Sequence of the second protein:
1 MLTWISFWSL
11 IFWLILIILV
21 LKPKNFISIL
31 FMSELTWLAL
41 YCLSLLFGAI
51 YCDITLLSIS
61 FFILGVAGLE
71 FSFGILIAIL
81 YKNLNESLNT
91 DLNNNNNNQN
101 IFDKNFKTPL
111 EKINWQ

Sequence of the first protein:
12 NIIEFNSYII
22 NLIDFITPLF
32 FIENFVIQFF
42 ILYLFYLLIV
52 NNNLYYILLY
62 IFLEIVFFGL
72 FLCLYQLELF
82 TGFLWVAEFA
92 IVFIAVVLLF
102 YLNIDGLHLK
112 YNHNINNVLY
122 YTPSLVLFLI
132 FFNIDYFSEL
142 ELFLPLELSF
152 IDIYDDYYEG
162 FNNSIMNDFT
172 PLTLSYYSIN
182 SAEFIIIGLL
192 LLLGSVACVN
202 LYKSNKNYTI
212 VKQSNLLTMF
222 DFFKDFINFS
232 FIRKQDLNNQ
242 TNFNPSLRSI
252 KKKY

This data describes a binding interaction between two proteins.

Contacts between the two chains:
Residue Y122 in the first protein interacts with residue L21 in the second protein (closest heavy-atom distance 3.3 Å).
Residue Q39 in the first protein contacts residue F7 in the second protein (closest heavy-atom distance 3.5 Å).
Residue N113 in the first protein is in contact with residue N100 in the second protein (closest heavy-atom distance 2.7 Å).
Residue N117 in the first protein interacts with residue N100 in the second protein (closest heavy-atom distance 3.5 Å).
Residue N181 in the first protein interacts with residue S58 in the second protein (closest heavy-atom distance 3.6 Å).
Residue L126 in the first protein contacts residue L14 in the second protein (closest heavy-atom distance 3.6 Å).
Residue F133 in the first protein interacts with residue W13 in the second protein (closest heavy-atom distance 3.6 Å).
Residue I66 in the first protein contacts residue L38 in the second protein (closest heavy-atom distance 3.5 Å).
Residue L49 in the first protein contacts residue K22 in the second protein (closest heavy-atom distance 3.0 Å).
Residue I116 in the first protein contacts residue N100 in the second protein (closest heavy-atom distance 3.5 Å).
Residue F72 in the first protein is in contact with residue W4 in the second protein (closest heavy-atom distance 3.5 Å).
Residue Y112 in the first protein contacts residue N100 in the second protein (closest heavy-atom distance 3.4 Å).
Residue Y112 in the first protein contacts residue P23 in the second protein (closest heavy-atom distance 3.4 Å).
Residue L85 in the first protein interacts with residue Y41 in the second protein (closest heavy-atom distance 3.5 Å).
Residue Y76 in the first protein is in contact with residue I50 in the second protein (closest heavy-atom distance 3.3 Å).
Residue F36 in the first protein is in contact with residue M1 in the second protein (closest heavy-atom distance 3.6 Å).
Residue N53 in the first protein interacts with residue K22 in the second protein (closest heavy-atom distance 3.5 Å).
Residue Y76 in the first protein contacts residue L46 in the second protein (closest heavy-atom distance 3.5 Å).
Residue Q39 in the first protein contacts residue M1 in the second protein (closest heavy-atom distance 3.7 Å).
Residue S139 in the first protein interacts with residue T3 in the second protein (closest heavy-atom distance 3.2 Å).
Residue D136 in the first protein interacts with residue S6 in the second protein (closest heavy-atom distance 3.6 Å).
Residue I116 in the first protein is in contact with residue Q99 in the second protein (closest heavy-atom distance 3.5 Å).
Residue K111 in the first protein is in contact with residue D103 in the second protein (closest heavy-atom distance 3.3 Å).
Residue I62 in the first protein interacts with residue F31 in the second protein (closest heavy-atom distance 3.5 Å).
Residue S176 in the first protein interacts with residue S58 in the second protein (closest heavy-atom distance 2.2 Å).
Residue C199 in the first protein is in contact with residue F73 in the second protein (closest heavy-atom distance 3.5 Å).
Residue C199 in the first protein interacts with residue L76 in the second protein (closest heavy-atom distance 3.6 Å).
Residue Y112 in the first protein interacts with residue I101 in the second protein (closest heavy-atom distance 3.6 Å).
Residue Y177 in the first protein interacts with residue F61 in the second protein (closest heavy-atom distance 2.9 Å).
Residue I92 in the first protein is in contact with residue E34 in the second protein (closest heavy-atom distance 3.2 Å).
Residue N118 in the first protein interacts with residue L21 in the second protein (closest heavy-atom distance 3.6 Å).
Residue F69 in the first protein is in contact with residue W8 in the second protein (closest heavy-atom distance 3.6 Å).
Residue L130 in the first protein contacts residue L10 in the second protein (closest heavy-atom distance 3.6 Å).
Residue Y177 in the first protein interacts with residue S58 in the second protein (closest heavy-atom distance 3.2 Å).
Residue Q39 in the first protein is in contact with residue L2 in the second protein (closest heavy-atom distance 3.0 Å).
Residue N35 in the first protein contacts residue W4 in the second protein (closest heavy-atom distance 3.5 Å).
Residue Q39 in the first protein is in contact with residue W4 in the second protein (closest heavy-atom distance 3.4 Å).
Residue F72 in the first protein contacts residue W8 in the second protein (closest heavy-atom distance 3.2 Å).
Residue Y209 in the first protein contacts residue L84 in the second protein (closest heavy-atom distance 3.6 Å).
Residue E89 in the first protein is in contact with residue E34 in the second protein (closest heavy-atom distance 3.2 Å).
Residue E89 in the first protein is in contact with residue L38 in the second protein (closest heavy-atom distance 3.2 Å).
Residue N52 in the first protein is in contact with residue K22 in the second protein (closest heavy-atom distance 2.9 Å).
Residue Y102 in the first protein contacts residue K82 in the second protein (closest heavy-atom distance 3.1 Å).
Residue A96 in the first protein is in contact with residue F31 in the second protein (closest heavy-atom distance 3.6 Å).
Residue Y177 in the first protein contacts residue L57 in the second protein (closest heavy-atom distance 3.4 Å).
Residue K111 in the first protein contacts residue F102 in the second protein (closest heavy-atom distance 3.2 Å).
Residue L85 in the first protein is in contact with residue L38 in the second protein (closest heavy-atom distance 3.6 Å).
Residue K111 in the first protein contacts residue I101 in the second protein (closest heavy-atom distance 3.4 Å).
Residue Y122 in the first protein contacts residue V20 in the second protein (closest heavy-atom distance 3.4 Å).
Residue F81 in the first protein is in contact with residue S60 in the second protein (closest heavy-atom distance 3.4 Å).
Residue F46 in the first protein interacts with residue I11 in the second protein (closest heavy-atom distance 3.5 Å).
Residue N206 in the first protein interacts with residue N83 in the second protein (closest heavy-atom distance 2.9 Å).
Residue Y76 in the first protein contacts residue A49 in the second protein (closest heavy-atom distance 3.4 Å).
Residue F46 in the first protein interacts with residue I15 in the second protein (closest heavy-atom distance 3.4 Å).
Residue L55 in the first protein interacts with residue S28 in the second protein (closest heavy-atom distance 3.2 Å).
Residue F31 in the first protein is in contact with residue M1 in the second protein (closest heavy-atom distance 3.5 Å).
Residue F81 in the first protein is in contact with residue L45 in the second protein (closest heavy-atom distance 3.5 Å).
Residue F81 in the first protein is in contact with residue L57 in the second protein (closest heavy-atom distance 3.5 Å).
Residue F81 in the first protein contacts residue Y41 in the second protein (closest heavy-atom distance 2.9 Å).
Residue Y209 in the first protein is in contact with residue N83 in the second protein (closest heavy-atom distance 3.3 Å).